This data describes a binding interaction between two proteins.

Residue-level contacts at the interface:
Residue R362 in chain A is in contact with residue K330 in chain B (closest heavy-atom distance 3.5 Å).
Residue M355 in chain A contacts residue G338 in chain B (closest heavy-atom distance 2.4 Å).
Residue K254 in chain A contacts residue E150 in chain B (closest heavy-atom distance 3.4 Å).
Residue L358 in chain A contacts residue Q348 in chain B (closest heavy-atom distance 2.8 Å).
Residue T357 in chain A is in contact with residue L343 in chain B (closest heavy-atom distance 3.4 Å).
Residue S359 in chain A is in contact with residue Y333 in chain B (closest heavy-atom distance 3.3 Å).
Residue H356 in chain A interacts with residue W337 in chain B (closest heavy-atom distance 4.2 Å).
Residue K361 in chain A interacts with residue K331 in chain B (closest heavy-atom distance 3.6 Å).
Residue H356 in chain A contacts residue E335 in chain B (closest heavy-atom distance 3.6 Å).
Residue K254 in chain A contacts residue D151 in chain B (closest heavy-atom distance 3.8 Å).
Residue F360 in chain A contacts residue I332 in chain B (closest heavy-atom distance 3.3 Å).
Residue T357 in chain A is in contact with residue E335 in chain B (closest heavy-atom distance 3.7 Å).
Residue K236 in chain A is in contact with residue L154 in chain B (closest heavy-atom distance 3.5 Å).
Residue M355 in chain A interacts with residue P340 in chain B (closest heavy-atom distance 4.0 Å).
Residue R351 in chain A interacts with residue H345 in chain B (closest heavy-atom distance 3.4 Å).
Residue E251 in chain A contacts residue E149 in chain B (closest heavy-atom distance 2.7 Å).
Residue K361 in chain A interacts with residue I332 in chain B (closest heavy-atom distance 3.9 Å).
Residue L358 in chain A interacts with residue E335 in chain B (closest heavy-atom distance 3.6 Å).
Residue E237 in chain A is in contact with residue F152 in chain B (closest heavy-atom distance 3.2 Å).
Residue R364 in chain A contacts residue R334 in chain B (closest heavy-atom distance 2.9 Å).
Residue E297 in chain A interacts with residue H345 in chain B (closest heavy-atom distance 4.1 Å).
Residue K254 in chain A is in contact with residue E149 in chain B (closest heavy-atom distance 2.9 Å).
Residue T357 in chain A contacts residue R334 in chain B (closest heavy-atom distance 3.8 Å).
Residue M355 in chain A is in contact with residue S347 in chain B (closest heavy-atom distance 3.8 Å).
Residue E240 in chain A contacts residue L154 in chain B (closest heavy-atom distance 3.1 Å).
Residue G354 in chain A contacts residue W337 in chain B (closest heavy-atom distance 3.5 Å).
Residue V366 in chain A interacts with residue R334 in chain B (closest heavy-atom distance 3.6 Å).
Residue M355 in chain A contacts residue N336 in chain B (closest heavy-atom distance 2.7 Å).
Residue F360 in chain A is in contact with residue F350 in chain B (closest heavy-atom distance 4.2 Å).
Residue E237 in chain A interacts with residue T153 in chain B (closest heavy-atom distance 4.0 Å).
Residue F360 in chain A is in contact with residue Y333 in chain B (closest heavy-atom distance 3.8 Å).
Residue L358 in chain A interacts with residue R334 in chain B (closest heavy-atom distance 3.5 Å).
Residue R351 in chain A is in contact with residue P340 in chain B (closest heavy-atom distance 4.3 Å).
Residue M355 in chain A interacts with residue W337 in chain B (closest heavy-atom distance 3.4 Å).
Residue L358 in chain A interacts with residue F350 in chain B (closest heavy-atom distance 3.6 Å).
Residue E240 in chain A is in contact with residue F152 in chain B (closest heavy-atom distance 3.6 Å).
Residue E365 in chain A interacts with residue R334 in chain B (closest heavy-atom distance 4.2 Å).
Residue T357 in chain A contacts residue Q348 in chain B (closest heavy-atom distance 4.0 Å).
Residue F360 in chain A contacts residue H250 in chain B (closest heavy-atom distance 3.6 Å).
Residue K353 in chain A is in contact with residue W337 in chain B (closest heavy-atom distance 3.4 Å).
Residue T357 in chain A interacts with residue N336 in chain B (closest heavy-atom distance 2.7 Å).
Residue L358 in chain A is in contact with residue Y333 in chain B (closest heavy-atom distance 3.7 Å).
Residue K361 in chain A interacts with residue R334 in chain B (closest heavy-atom distance 4.0 Å).
Residue E247 in chain A is in contact with residue M182 in chain B (closest heavy-atom distance 3.0 Å).
Residue N374 in chain A is in contact with residue F342 in chain B (closest heavy-atom distance 4.0 Å).
Residue T357 in chain A is in contact with residue G338 in chain B (closest heavy-atom distance 4.0 Å).
Residue R362 in chain A is in contact with residue K331 in chain B (closest heavy-atom distance 3.4 Å).
Residue H356 in chain A is in contact with residue N336 in chain B (closest heavy-atom distance 4.0 Å).
Residue E253 in chain A interacts with residue E149 in chain B (closest heavy-atom distance 4.1 Å).
Residue Y241 in chain A interacts with residue F152 in chain B (closest heavy-atom distance 3.5 Å).
Residue L376 in chain A contacts residue Y341 in chain B (closest heavy-atom distance 4.2 Å).
Residue S359 in chain A contacts residue I332 in chain B (closest heavy-atom distance 4.0 Å).
Residue G354 in chain A interacts with residue G338 in chain B (closest heavy-atom distance 3.1 Å).
Residue L245 in chain A contacts residue L287 in chain B (closest heavy-atom distance 4.2 Å).
Residue F244 in chain A is in contact with residue E149 in chain B (closest heavy-atom distance 3.5 Å).
Residue F244 in chain A interacts with residue D180 in chain B (closest heavy-atom distance 3.0 Å).
Residue S359 in chain A interacts with residue R334 in chain B (closest heavy-atom distance 3.2 Å).
Residue N252 in chain A contacts residue E149 in chain B (closest heavy-atom distance 4.0 Å).
Residue L358 in chain A contacts residue F249 in chain B (closest heavy-atom distance 4.3 Å).
Residue L245 in chain A interacts with residue M182 in chain B (closest heavy-atom distance 4.0 Å).

Sequence of chain A:
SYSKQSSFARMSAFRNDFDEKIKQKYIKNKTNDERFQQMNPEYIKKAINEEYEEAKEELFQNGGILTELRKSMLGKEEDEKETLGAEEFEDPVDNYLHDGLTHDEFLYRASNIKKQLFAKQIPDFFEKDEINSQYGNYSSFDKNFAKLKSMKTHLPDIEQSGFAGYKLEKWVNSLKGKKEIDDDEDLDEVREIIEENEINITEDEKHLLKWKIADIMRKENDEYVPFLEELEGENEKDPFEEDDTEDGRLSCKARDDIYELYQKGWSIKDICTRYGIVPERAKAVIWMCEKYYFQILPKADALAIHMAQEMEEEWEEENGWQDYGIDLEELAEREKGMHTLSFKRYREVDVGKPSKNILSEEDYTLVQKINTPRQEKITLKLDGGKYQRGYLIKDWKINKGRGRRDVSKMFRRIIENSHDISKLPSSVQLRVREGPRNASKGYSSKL

Sequence of chain B:
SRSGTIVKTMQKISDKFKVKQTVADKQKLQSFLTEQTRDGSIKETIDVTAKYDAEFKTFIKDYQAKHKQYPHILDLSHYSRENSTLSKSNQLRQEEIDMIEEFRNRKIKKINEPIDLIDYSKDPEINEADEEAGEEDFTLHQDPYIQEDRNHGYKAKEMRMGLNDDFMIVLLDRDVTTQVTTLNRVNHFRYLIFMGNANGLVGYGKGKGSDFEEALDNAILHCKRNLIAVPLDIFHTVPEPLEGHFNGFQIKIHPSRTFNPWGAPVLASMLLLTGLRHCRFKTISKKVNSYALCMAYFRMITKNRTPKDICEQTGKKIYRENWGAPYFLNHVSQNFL